Residue-level contacts at the interface:
Residue W26 in chain B interacts with residue F42 in chain A (closest heavy-atom distance 4.2 Å).
Residue Q15 in chain B is in contact with residue Y24 in chain A (closest heavy-atom distance 5.0 Å).
Residue I37 in chain B interacts with residue T46 in chain A (closest heavy-atom distance 3.5 Å).
Residue F11 in chain B is in contact with residue Y24 in chain A (closest heavy-atom distance 3.8 Å).
Residue W26 in chain B is in contact with residue I39 in chain A (closest heavy-atom distance 3.9 Å).
Residue I22 in chain B interacts with residue A35 in chain A (closest heavy-atom distance 3.5 Å).
Residue V33 in chain B contacts residue F42 in chain A (closest heavy-atom distance 4.0 Å).
Residue W26 in chain B interacts with residue G38 in chain A (closest heavy-atom distance 4.0 Å).
Residue I22 in chain B contacts residue V31 in chain A (closest heavy-atom distance 4.2 Å).
Residue L14 in chain B is in contact with residue M28 in chain A (closest heavy-atom distance 3.8 Å).
Residue V33 in chain B contacts residue T46 in chain A (closest heavy-atom distance 3.9 Å).
Residue V29 in chain B is in contact with residue I39 in chain A (closest heavy-atom distance 4.2 Å).
Residue A7 in chain B interacts with residue Y24 in chain A (closest heavy-atom distance 5.0 Å).
Residue I37 in chain B interacts with residue S47 in chain A (closest heavy-atom distance 4.4 Å).
Residue W26 in chain B contacts residue A35 in chain A (closest heavy-atom distance 4.7 Å).
Residue K8 in chain B interacts with residue Y24 in chain A (closest heavy-atom distance 3.5 Å).
Residue L41 in chain B contacts residue S50 in chain A (closest heavy-atom distance 3.3 Å).
Residue V33 in chain B contacts residue K43 in chain A (closest heavy-atom distance 4.4 Å).
Residue K40 in chain B contacts residue S50 in chain A (closest heavy-atom distance 3.8 Å).
Residue K44 in chain B contacts residue S50 in chain A (closest heavy-atom distance 4.1 Å).
Residue K40 in chain B interacts with residue S47 in chain A (closest heavy-atom distance 3.3 Å).
Residue Q15 in chain B interacts with residue A27 in chain A (closest heavy-atom distance 3.6 Å).
Residue T19 in chain B contacts residue V31 in chain A (closest heavy-atom distance 4.9 Å).
Residue Q15 in chain B is in contact with residue V31 in chain A (closest heavy-atom distance 4.5 Å).
Residue F11 in chain B is in contact with residue M21 in chain A (closest heavy-atom distance 3.4 Å).
Residue A25 in chain B contacts residue I39 in chain A (closest heavy-atom distance 4.6 Å).
Residue A7 in chain B is in contact with residue M21 in chain A (closest heavy-atom distance 3.9 Å).
Residue F11 in chain B is in contact with residue M28 in chain A (closest heavy-atom distance 3.6 Å).
Residue I37 in chain B contacts residue S50 in chain A (closest heavy-atom distance 4.2 Å).
Residue V29 in chain B contacts residue K43 in chain A (closest heavy-atom distance 4.6 Å).
Residue A18 in chain B interacts with residue I32 in chain A (closest heavy-atom distance 4.8 Å).
Residue V29 in chain B is in contact with residue F42 in chain A (closest heavy-atom distance 4.7 Å).
Residue I22 in chain B is in contact with residue I32 in chain A (closest heavy-atom distance 4.4 Å).
Residue F11 in chain B is in contact with residue A25 in chain A (closest heavy-atom distance 4.1 Å).
Residue V30 in chain B is in contact with residue F42 in chain A (closest heavy-atom distance 4.9 Å).
Residue Q15 in chain B contacts residue M28 in chain A (closest heavy-atom distance 3.8 Å).

Sequence of chain B:
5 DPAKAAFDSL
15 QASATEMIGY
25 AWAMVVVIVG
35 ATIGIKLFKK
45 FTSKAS

Sequence of chain A:
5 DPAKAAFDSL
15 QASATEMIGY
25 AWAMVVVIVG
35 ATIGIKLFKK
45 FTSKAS

The following describes two proteins that form a bound complex.